Sequence of chain A:
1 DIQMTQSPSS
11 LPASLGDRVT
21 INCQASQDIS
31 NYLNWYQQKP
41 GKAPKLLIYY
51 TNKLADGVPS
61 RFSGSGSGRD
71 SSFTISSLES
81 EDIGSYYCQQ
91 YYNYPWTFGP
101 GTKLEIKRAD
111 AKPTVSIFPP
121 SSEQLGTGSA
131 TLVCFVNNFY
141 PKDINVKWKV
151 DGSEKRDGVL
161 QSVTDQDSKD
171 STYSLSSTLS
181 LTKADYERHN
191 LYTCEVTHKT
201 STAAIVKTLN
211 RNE

These two protein chains interact to form a complex.

Residue-level contacts at the interface:
Residue Y91 in chain A interacts with residue P65 in chain B (closest heavy-atom distance 4.3 Å).
Residue Y91 in chain A contacts residue A66 in chain B (closest heavy-atom distance 5.0 Å).
Residue Y32 in chain A contacts residue Y63 in chain B (closest heavy-atom distance 4.0 Å).
Residue Y32 in chain A contacts residue N70 in chain B (closest heavy-atom distance 3.3 Å).
Residue Y94 in chain A interacts with residue A66 in chain B (closest heavy-atom distance 4.0 Å).
Residue N93 in chain A is in contact with residue A66 in chain B (closest heavy-atom distance 4.5 Å).
Residue W96 in chain A is in contact with residue A66 in chain B (closest heavy-atom distance 3.4 Å).
Residue N93 in chain A contacts residue N68 in chain B (closest heavy-atom distance 4.9 Å).
Residue Y92 in chain A contacts residue N68 in chain B (closest heavy-atom distance 3.3 Å).
Residue Y32 in chain A interacts with residue N68 in chain B (closest heavy-atom distance 3.2 Å).
Residue Y92 in chain A is in contact with residue K69 in chain B (closest heavy-atom distance 4.8 Å).
Residue Y91 in chain A contacts residue N68 in chain B (closest heavy-atom distance 2.8 Å).
Residue W96 in chain A contacts residue P65 in chain B (closest heavy-atom distance 2.9 Å).
Residue W96 in chain A interacts with residue N68 in chain B (closest heavy-atom distance 3.9 Å).
Residue Y92 in chain A contacts residue N70 in chain B (closest heavy-atom distance 5.0 Å).

Sequence of chain B:
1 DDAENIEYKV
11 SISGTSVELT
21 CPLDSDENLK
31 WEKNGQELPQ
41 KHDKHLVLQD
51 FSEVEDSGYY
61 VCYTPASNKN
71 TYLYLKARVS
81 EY